Sequence of the first protein:
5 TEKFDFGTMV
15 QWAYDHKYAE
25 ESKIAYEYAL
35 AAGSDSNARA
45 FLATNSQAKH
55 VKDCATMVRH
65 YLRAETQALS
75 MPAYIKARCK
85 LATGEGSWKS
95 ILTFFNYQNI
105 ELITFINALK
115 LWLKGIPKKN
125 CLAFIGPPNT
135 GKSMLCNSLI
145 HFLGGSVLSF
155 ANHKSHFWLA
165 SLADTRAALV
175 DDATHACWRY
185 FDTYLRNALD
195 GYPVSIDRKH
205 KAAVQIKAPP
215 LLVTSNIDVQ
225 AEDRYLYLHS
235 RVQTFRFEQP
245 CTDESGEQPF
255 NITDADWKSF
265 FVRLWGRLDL

Sequence of the second protein:
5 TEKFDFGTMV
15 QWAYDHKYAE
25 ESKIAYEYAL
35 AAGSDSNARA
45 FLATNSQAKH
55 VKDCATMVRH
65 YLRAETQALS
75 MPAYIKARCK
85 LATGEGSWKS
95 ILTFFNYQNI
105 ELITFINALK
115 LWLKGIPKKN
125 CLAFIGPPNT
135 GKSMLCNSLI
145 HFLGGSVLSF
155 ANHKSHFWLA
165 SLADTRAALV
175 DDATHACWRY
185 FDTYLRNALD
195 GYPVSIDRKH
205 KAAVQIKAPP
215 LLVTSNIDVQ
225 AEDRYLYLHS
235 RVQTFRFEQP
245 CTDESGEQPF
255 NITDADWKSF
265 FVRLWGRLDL

These two protein chains interact to form a complex.

Residue-level contacts at the interface:
Residue N220 in the first protein is in contact with residue R190 in the second protein (closest heavy-atom distance 3.9 Å).
Residue D176 in the first protein interacts with residue R235 in the second protein (closest heavy-atom distance 2.8 Å).
Residue F161 in the first protein interacts with residue H160 in the second protein (closest heavy-atom distance 4.0 Å).
Residue L46 in the first protein contacts residue Y65 in the second protein (closest heavy-atom distance 3.6 Å).
Residue A52 in the first protein interacts with residue D57 in the second protein (closest heavy-atom distance 3.6 Å).
Residue K27 in the first protein is in contact with residue A68 in the second protein (closest heavy-atom distance 4.3 Å).
Residue T48 in the first protein contacts residue F10 in the second protein (closest heavy-atom distance 4.1 Å).
Residue M138 in the first protein is in contact with residue Y196 in the second protein (closest heavy-atom distance 3.6 Å).
Residue Q51 in the first protein contacts residue Y65 in the second protein (closest heavy-atom distance 3.8 Å).
Residue D176 in the first protein is in contact with residue R190 in the second protein (closest heavy-atom distance 2.8 Å).
Residue S150 in the first protein interacts with residue Q209 in the second protein (closest heavy-atom distance 3.3 Å).
Residue R63 in the first protein interacts with residue A206 in the second protein (closest heavy-atom distance 4.0 Å).
Residue S26 in the first protein is in contact with residue A68 in the second protein (closest heavy-atom distance 3.1 Å).
Residue A155 in the first protein contacts residue Y188 in the second protein (closest heavy-atom distance 3.7 Å).
Residue N141 in the first protein interacts with residue Y196 in the second protein (closest heavy-atom distance 3.7 Å).
Residue L46 in the first protein contacts residue G11 in the second protein (closest heavy-atom distance 3.7 Å).
Residue Y30 in the first protein is in contact with residue A68 in the second protein (closest heavy-atom distance 3.2 Å).
Residue N141 in the first protein is in contact with residue P197 in the second protein (closest heavy-atom distance 3.1 Å).
Residue Q51 in the first protein is in contact with residue G11 in the second protein (closest heavy-atom distance 3.4 Å).
Residue V55 in the first protein contacts residue M61 in the second protein (closest heavy-atom distance 3.6 Å).
Residue V55 in the first protein interacts with residue H64 in the second protein (closest heavy-atom distance 4.4 Å).
Residue T178 in the first protein is in contact with residue R190 in the second protein (closest heavy-atom distance 4.1 Å).
Residue D175 in the first protein contacts residue Y196 in the second protein (closest heavy-atom distance 4.2 Å).
Residue A155 in the first protein interacts with residue Y184 in the second protein (closest heavy-atom distance 4.3 Å).
Residue A52 in the first protein interacts with residue M61 in the second protein (closest heavy-atom distance 3.8 Å).
Residue N49 in the first protein contacts residue F10 in the second protein (closest heavy-atom distance 4.2 Å).
Residue E248 in the first protein is in contact with residue K123 in the second protein (closest heavy-atom distance 3.1 Å).
Residue H157 in the first protein interacts with residue Y188 in the second protein (closest heavy-atom distance 4.0 Å).
Residue P132 in the first protein contacts residue Y231 in the second protein (closest heavy-atom distance 4.0 Å).
Residue N133 in the first protein contacts residue K122 in the second protein (closest heavy-atom distance 2.8 Å).
Residue A33 in the first protein interacts with residue Y65 in the second protein (closest heavy-atom distance 3.7 Å).
Residue A29 in the first protein contacts residue M61 in the second protein (closest heavy-atom distance 3.6 Å).
Residue V151 in the first protein is in contact with residue N191 in the second protein (closest heavy-atom distance 4.3 Å).
Residue D175 in the first protein contacts residue D194 in the second protein (closest heavy-atom distance 4.2 Å).
Residue T178 in the first protein contacts residue T187 in the second protein (closest heavy-atom distance 4.3 Å).
Residue A29 in the first protein contacts residue H64 in the second protein (closest heavy-atom distance 4.2 Å).
Residue E25 in the first protein contacts residue H64 in the second protein (closest heavy-atom distance 3.0 Å).
Residue F154 in the first protein interacts with residue Y188 in the second protein (closest heavy-atom distance 3.7 Å).
Residue P132 in the first protein is in contact with residue S234 in the second protein (closest heavy-atom distance 3.7 Å).
Residue S26 in the first protein contacts residue H64 in the second protein (closest heavy-atom distance 3.2 Å).
Residue Q51 in the first protein contacts residue M61 in the second protein (closest heavy-atom distance 3.4 Å).
Residue N220 in the first protein contacts residue Y231 in the second protein (closest heavy-atom distance 2.6 Å).
Residue K203 in the first protein contacts residue H160 in the second protein (closest heavy-atom distance 3.8 Å).
Residue Y30 in the first protein interacts with residue Y65 in the second protein (closest heavy-atom distance 3.7 Å).
Residue N156 in the first protein interacts with residue H160 in the second protein (closest heavy-atom distance 3.7 Å).
Residue N133 in the first protein is in contact with residue S234 in the second protein (closest heavy-atom distance 3.2 Å).
Residue V151 in the first protein interacts with residue S199 in the second protein (closest heavy-atom distance 3.9 Å).
Residue S137 in the first protein contacts residue Y196 in the second protein (closest heavy-atom distance 3.4 Å).
Residue E24 in the first protein interacts with residue R67 in the second protein (closest heavy-atom distance 3.4 Å).
Residue F45 in the first protein contacts residue M61 in the second protein (closest heavy-atom distance 4.2 Å).
Residue Y30 in the first protein is in contact with residue E69 in the second protein (closest heavy-atom distance 3.6 Å).
Residue V151 in the first protein is in contact with residue P197 in the second protein (closest heavy-atom distance 3.9 Å).
Residue P132 in the first protein interacts with residue K122 in the second protein (closest heavy-atom distance 4.3 Å).
Residue A47 in the first protein is in contact with residue D9 in the second protein (closest heavy-atom distance 4.3 Å).
Residue D175 in the first protein is in contact with residue N191 in the second protein (closest heavy-atom distance 4.1 Å).
Residue S26 in the first protein interacts with residue R67 in the second protein (closest heavy-atom distance 3.5 Å).
Residue Q51 in the first protein is in contact with residue F10 in the second protein (closest heavy-atom distance 3.8 Å).
Residue G149 in the first protein is in contact with residue Q209 in the second protein (closest heavy-atom distance 2.9 Å).
Residue V151 in the first protein contacts residue Q209 in the second protein (closest heavy-atom distance 2.9 Å).
Residue A29 in the first protein interacts with residue Y65 in the second protein (closest heavy-atom distance 4.1 Å).